Residue-level contacts at the interface:
Residue Y27 in the second protein is in contact with residue Y27 in the first protein (closest heavy-atom distance 2.5 Å).
Residue P70 in the second protein interacts with residue I24 in the first protein (closest heavy-atom distance 4.0 Å).
Residue L69 in the second protein is in contact with residue I24 in the first protein (closest heavy-atom distance 4.1 Å).
Residue Y90 in the second protein is in contact with residue Y90 in the first protein (closest heavy-atom distance 2.9 Å).
Residue L69 in the second protein is in contact with residue H25 in the first protein (closest heavy-atom distance 3.5 Å).
Residue Y90 in the second protein contacts residue Y27 in the first protein (closest heavy-atom distance 3.9 Å).
Residue H25 in the second protein is in contact with residue L69 in the first protein (closest heavy-atom distance 3.5 Å).
Residue I24 in the second protein contacts residue P70 in the first protein (closest heavy-atom distance 4.0 Å).
Residue I24 in the second protein contacts residue L69 in the first protein (closest heavy-atom distance 4.1 Å).
Residue Y27 in the second protein is in contact with residue Y90 in the first protein (closest heavy-atom distance 3.9 Å).

Sequence of the first protein:
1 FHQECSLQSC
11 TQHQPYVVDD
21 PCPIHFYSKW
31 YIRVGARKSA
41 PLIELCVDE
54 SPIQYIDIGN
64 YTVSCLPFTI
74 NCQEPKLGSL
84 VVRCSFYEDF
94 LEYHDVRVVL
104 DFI

Sequence of the second protein:
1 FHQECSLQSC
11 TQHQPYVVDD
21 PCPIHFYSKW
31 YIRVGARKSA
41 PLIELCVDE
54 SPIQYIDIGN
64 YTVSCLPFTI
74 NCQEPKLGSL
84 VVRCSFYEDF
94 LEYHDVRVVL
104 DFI

These two protein chains interact to form a complex.